Sequence of the second protein:
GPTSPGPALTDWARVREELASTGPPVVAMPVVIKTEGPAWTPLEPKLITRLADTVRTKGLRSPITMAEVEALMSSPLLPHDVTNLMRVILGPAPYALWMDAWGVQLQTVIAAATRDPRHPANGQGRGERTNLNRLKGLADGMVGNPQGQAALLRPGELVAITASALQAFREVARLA

Sequence of the first protein:
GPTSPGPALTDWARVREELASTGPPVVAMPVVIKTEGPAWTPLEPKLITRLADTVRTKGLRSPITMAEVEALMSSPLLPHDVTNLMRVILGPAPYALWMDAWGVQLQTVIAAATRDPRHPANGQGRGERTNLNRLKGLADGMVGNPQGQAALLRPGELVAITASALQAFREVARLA

Contacts between the two chains:
Residue G141 in the first protein is in contact with residue L152 in the second protein (closest heavy-atom distance 3.7 Å).
Residue V88 in the first protein contacts residue L19 in the second protein (closest heavy-atom distance 3.5 Å).
Residue V88 in the first protein is in contact with residue P30 in the second protein (closest heavy-atom distance 3.7 Å).
Residue N84 in the first protein contacts residue W12 in the second protein (closest heavy-atom distance 3.3 Å).
Residue L9 in the first protein interacts with residue W40 in the second protein (closest heavy-atom distance 3.4 Å).
Residue T10 in the first protein interacts with residue P42 in the second protein (closest heavy-atom distance 3.5 Å).
Residue D81 in the first protein contacts residue W12 in the second protein (closest heavy-atom distance 3.1 Å).
Residue N145 in the first protein contacts residue A151 in the second protein (closest heavy-atom distance 3.4 Å).
Residue L152 in the first protein interacts with residue G141 in the second protein (closest heavy-atom distance 3.7 Å).
Residue W12 in the first protein interacts with residue L85 in the second protein (closest heavy-atom distance 3.4 Å).
Residue V31 in the first protein contacts residue H80 in the second protein (closest heavy-atom distance 3.7 Å).
Residue G23 in the first protein interacts with residue R56 in the second protein (closest heavy-atom distance 3.4 Å).
Residue V15 in the first protein interacts with residue I48 in the second protein (closest heavy-atom distance 3.7 Å).
Residue P42 in the first protein contacts residue T10 in the second protein (closest heavy-atom distance 3.5 Å).
Residue L43 in the first protein is in contact with residue T10 in the second protein (closest heavy-atom distance 3.1 Å).
Residue P45 in the first protein is in contact with residue D11 in the second protein (closest heavy-atom distance 3.7 Å).
Residue L85 in the first protein interacts with residue W12 in the second protein (closest heavy-atom distance 3.4 Å).
Residue W40 in the first protein contacts residue L9 in the second protein (closest heavy-atom distance 3.4 Å).
Residue W12 in the first protein interacts with residue I48 in the second protein (closest heavy-atom distance 3.6 Å).
Residue D11 in the first protein interacts with residue P45 in the second protein (closest heavy-atom distance 3.7 Å).
Residue I33 in the first protein contacts residue H80 in the second protein (closest heavy-atom distance 3.3 Å).
Residue M29 in the first protein is in contact with residue R87 in the second protein (closest heavy-atom distance 2.9 Å).
Residue L152 in the first protein interacts with residue N145 in the second protein (closest heavy-atom distance 3.7 Å).
Residue I33 in the first protein interacts with residue G144 in the second protein (closest heavy-atom distance 3.2 Å).
Residue A151 in the first protein is in contact with residue G148 in the second protein (closest heavy-atom distance 3.8 Å).
Residue H80 in the first protein contacts residue V31 in the second protein (closest heavy-atom distance 3.7 Å).
Residue L19 in the first protein contacts residue V88 in the second protein (closest heavy-atom distance 3.5 Å).
Residue Q147 in the first protein contacts residue A151 in the second protein (closest heavy-atom distance 3.4 Å).
Residue A8 in the first protein contacts residue W40 in the second protein (closest heavy-atom distance 2.8 Å).
Residue W12 in the first protein contacts residue N84 in the second protein (closest heavy-atom distance 3.3 Å).
Residue P42 in the first protein interacts with residue A8 in the second protein (closest heavy-atom distance 3.2 Å).
Residue P7 in the first protein interacts with residue P42 in the second protein (closest heavy-atom distance 3.2 Å).
Residue R56 in the first protein is in contact with residue V26 in the second protein (closest heavy-atom distance 3.6 Å).
Residue R56 in the first protein is in contact with residue G23 in the second protein (closest heavy-atom distance 3.4 Å).
Residue W40 in the first protein is in contact with residue A8 in the second protein (closest heavy-atom distance 2.8 Å).
Residue V26 in the first protein is in contact with residue R56 in the second protein (closest heavy-atom distance 3.6 Å).
Residue P30 in the first protein contacts residue N84 in the second protein (closest heavy-atom distance 3.6 Å).
Residue G148 in the first protein contacts residue A151 in the second protein (closest heavy-atom distance 3.8 Å).
Residue P42 in the first protein is in contact with residue P7 in the second protein (closest heavy-atom distance 3.2 Å).
Residue A151 in the first protein interacts with residue Q147 in the second protein (closest heavy-atom distance 3.4 Å).
Residue R87 in the first protein contacts residue M29 in the second protein (closest heavy-atom distance 2.9 Å).
Residue G144 in the first protein contacts residue I33 in the second protein (closest heavy-atom distance 3.2 Å).
Residue E18 in the first protein interacts with residue T49 in the second protein (closest heavy-atom distance 3.7 Å).
Residue H80 in the first protein interacts with residue I33 in the second protein (closest heavy-atom distance 3.3 Å).
Residue N84 in the first protein interacts with residue P30 in the second protein (closest heavy-atom distance 3.6 Å).
Residue W12 in the first protein interacts with residue D81 in the second protein (closest heavy-atom distance 3.1 Å).
Residue P30 in the first protein interacts with residue V88 in the second protein (closest heavy-atom distance 3.7 Å).
Residue A8 in the first protein is in contact with residue P42 in the second protein (closest heavy-atom distance 3.2 Å).
Residue A151 in the first protein interacts with residue N145 in the second protein (closest heavy-atom distance 3.4 Å).
Residue V31 in the first protein contacts residue N84 in the second protein (closest heavy-atom distance 2.8 Å).
Residue I48 in the first protein interacts with residue V15 in the second protein (closest heavy-atom distance 3.7 Å).
Residue T22 in the first protein is in contact with residue R56 in the second protein (closest heavy-atom distance 3.4 Å).
Residue T10 in the first protein contacts residue L43 in the second protein (closest heavy-atom distance 3.1 Å).
Residue D81 in the first protein interacts with residue T10 in the second protein (closest heavy-atom distance 3.0 Å).
Residue N84 in the first protein interacts with residue V31 in the second protein (closest heavy-atom distance 2.8 Å).
Residue R56 in the first protein interacts with residue T22 in the second protein (closest heavy-atom distance 3.4 Å).
Residue T49 in the first protein contacts residue E18 in the second protein (closest heavy-atom distance 3.7 Å).
Residue N145 in the first protein interacts with residue L152 in the second protein (closest heavy-atom distance 3.7 Å).
Residue I48 in the first protein is in contact with residue W12 in the second protein (closest heavy-atom distance 3.6 Å).
Residue T10 in the first protein is in contact with residue D81 in the second protein (closest heavy-atom distance 3.0 Å).

This data describes a binding interaction between two proteins.